The following describes two proteins that form a bound complex.

Sequence of the second protein:
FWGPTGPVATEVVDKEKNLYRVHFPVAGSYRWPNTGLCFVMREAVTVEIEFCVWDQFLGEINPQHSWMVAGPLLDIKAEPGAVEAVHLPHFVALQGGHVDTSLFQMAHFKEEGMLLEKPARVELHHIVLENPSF

Interface contacts:
Residue K49 in the first protein is in contact with residue Y1098 in the second protein (closest heavy-atom distance 2.4 Å).
Residue S1 in the first protein interacts with residue H1186 in the second protein (closest heavy-atom distance 2.5 Å).
Residue L3 in the first protein is in contact with residue M1184 in the second protein (closest heavy-atom distance 3.7 Å).
Residue M9 in the first protein interacts with residue W1145 in the second protein (closest heavy-atom distance 3.8 Å).
Residue V5 in the first protein is in contact with residue G1149 in the second protein (closest heavy-atom distance 3.4 Å).
Residue Y99 in the first protein contacts residue V1147 in the second protein (closest heavy-atom distance 3.6 Å).
Residue L7 in the first protein interacts with residue Q1183 in the second protein (closest heavy-atom distance 2.9 Å).
Residue K8 in the first protein is in contact with residue L1181 in the second protein (closest heavy-atom distance 3.5 Å).
Residue S1 in the first protein is in contact with residue K1188 in the second protein (closest heavy-atom distance 3.7 Å).
Residue P42 in the first protein is in contact with residue F1169 in the second protein (closest heavy-atom distance 3.7 Å).
Residue S1 in the first protein contacts residue D1153 in the second protein (closest heavy-atom distance 3.4 Å).
Residue P102 in the first protein is in contact with residue V1131 in the second protein (closest heavy-atom distance 3.7 Å).
Residue S1 in the first protein is in contact with residue F1212 in the second protein (closest heavy-atom distance 2.9 Å).
Residue L6 in the first protein interacts with residue H1168 in the second protein (closest heavy-atom distance 3.4 Å).
Residue V5 in the first protein is in contact with residue A1148 in the second protein (closest heavy-atom distance 3.4 Å).
Residue D44 in the first protein contacts residue P1150 in the second protein (closest heavy-atom distance 3.3 Å).
Residue L6 in the first protein interacts with residue Q1183 in the second protein (closest heavy-atom distance 3.3 Å).
Residue K8 in the first protein interacts with residue W1145 in the second protein (closest heavy-atom distance 3.5 Å).
Residue V5 in the first protein interacts with residue W1132 in the second protein (closest heavy-atom distance 3.6 Å).
Residue P2 in the first protein contacts residue F1187 in the second protein (closest heavy-atom distance 3.0 Å).
Residue V19 in the first protein contacts residue F1169 in the second protein (closest heavy-atom distance 3.6 Å).
Residue L7 in the first protein interacts with residue M1146 in the second protein (closest heavy-atom distance 3.4 Å).
Residue T20 in the first protein interacts with residue F1169 in the second protein (closest heavy-atom distance 3.3 Å).
Residue M74 in the first protein contacts residue M1146 in the second protein (closest heavy-atom distance 3.6 Å).
Residue S43 in the first protein contacts residue F1169 in the second protein (closest heavy-atom distance 3.3 Å).
Residue P71 in the first protein is in contact with residue Q1173 in the second protein (closest heavy-atom distance 3.3 Å).
Residue T20 in the first protein interacts with residue V1170 in the second protein (closest heavy-atom distance 2.5 Å).
Residue E104 in the first protein interacts with residue D1133 in the second protein (closest heavy-atom distance 3.5 Å).
Residue Y99 in the first protein contacts residue W1132 in the second protein (closest heavy-atom distance 3.5 Å).
Residue L3 in the first protein interacts with residue V1164 in the second protein (closest heavy-atom distance 3.7 Å).
Residue P2 in the first protein is in contact with residue D1153 in the second protein (closest heavy-atom distance 3.2 Å).
Residue M9 in the first protein contacts residue M1146 in the second protein (closest heavy-atom distance 3.6 Å).
Residue K8 in the first protein is in contact with residue Q1183 in the second protein (closest heavy-atom distance 3.4 Å).
Residue P18 in the first protein is in contact with residue V1170 in the second protein (closest heavy-atom distance 3.3 Å).
Residue L6 in the first protein interacts with residue F1182 in the second protein (closest heavy-atom distance 3.5 Å).
Residue P2 in the first protein is in contact with residue H1186 in the second protein (closest heavy-atom distance 3.5 Å).
Residue S1 in the first protein contacts residue F1187 in the second protein (closest heavy-atom distance 3.2 Å).
Residue K49 in the first protein interacts with residue K1093 in the second protein (closest heavy-atom distance 3.5 Å).
Residue P71 in the first protein contacts residue V1170 in the second protein (closest heavy-atom distance 3.7 Å).
Residue G4 in the first protein interacts with residue M1184 in the second protein (closest heavy-atom distance 3.3 Å).
Residue M9 in the first protein contacts residue S1144 in the second protein (closest heavy-atom distance 3.6 Å).
Residue L6 in the first protein interacts with residue A1148 in the second protein (closest heavy-atom distance 3.3 Å).
Residue S101 in the first protein is in contact with residue D1133 in the second protein (closest heavy-atom distance 3.4 Å).
Residue R48 in the first protein contacts residue N1112 in the second protein (closest heavy-atom distance 2.4 Å).
Residue L7 in the first protein interacts with residue W1145 in the second protein (closest heavy-atom distance 3.1 Å).
Residue L3 in the first protein contacts residue A1185 in the second protein (closest heavy-atom distance 3.7 Å).
Residue L3 in the first protein is in contact with residue L1151 in the second protein (closest heavy-atom distance 3.3 Å).
Residue C45 in the first protein interacts with residue N1112 in the second protein (closest heavy-atom distance 2.8 Å).
Residue V5 in the first protein is in contact with residue A1185 in the second protein (closest heavy-atom distance 3.4 Å).
Residue L7 in the first protein is in contact with residue W1132 in the second protein (closest heavy-atom distance 3.6 Å).
Residue L6 in the first protein contacts residue M1146 in the second protein (closest heavy-atom distance 3.5 Å).
Residue V5 in the first protein is in contact with residue L1166 in the second protein (closest heavy-atom distance 3.8 Å).
Residue S101 in the first protein is in contact with residue V1131 in the second protein (closest heavy-atom distance 3.2 Å).
Residue V5 in the first protein contacts residue P1150 in the second protein (closest heavy-atom distance 3.7 Å).
Residue G4 in the first protein is in contact with residue L1166 in the second protein (closest heavy-atom distance 3.4 Å).
Residue G4 in the first protein contacts residue A1185 in the second protein (closest heavy-atom distance 2.8 Å).
Residue L3 in the first protein is in contact with residue L1152 in the second protein (closest heavy-atom distance 2.9 Å).
Residue G4 in the first protein is in contact with residue L1151 in the second protein (closest heavy-atom distance 3.7 Å).
Residue K49 in the first protein interacts with residue N1096 in the second protein (closest heavy-atom distance 3.3 Å).
Residue P2 in the first protein interacts with residue C1130 in the second protein (closest heavy-atom distance 3.8 Å).

Sequence of the first protein:
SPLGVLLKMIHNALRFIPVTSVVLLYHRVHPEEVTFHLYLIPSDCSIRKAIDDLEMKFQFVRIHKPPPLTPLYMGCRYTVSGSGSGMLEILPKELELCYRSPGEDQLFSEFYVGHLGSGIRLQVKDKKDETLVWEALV